This data describes a binding interaction between two proteins.

Sequence of the second protein:
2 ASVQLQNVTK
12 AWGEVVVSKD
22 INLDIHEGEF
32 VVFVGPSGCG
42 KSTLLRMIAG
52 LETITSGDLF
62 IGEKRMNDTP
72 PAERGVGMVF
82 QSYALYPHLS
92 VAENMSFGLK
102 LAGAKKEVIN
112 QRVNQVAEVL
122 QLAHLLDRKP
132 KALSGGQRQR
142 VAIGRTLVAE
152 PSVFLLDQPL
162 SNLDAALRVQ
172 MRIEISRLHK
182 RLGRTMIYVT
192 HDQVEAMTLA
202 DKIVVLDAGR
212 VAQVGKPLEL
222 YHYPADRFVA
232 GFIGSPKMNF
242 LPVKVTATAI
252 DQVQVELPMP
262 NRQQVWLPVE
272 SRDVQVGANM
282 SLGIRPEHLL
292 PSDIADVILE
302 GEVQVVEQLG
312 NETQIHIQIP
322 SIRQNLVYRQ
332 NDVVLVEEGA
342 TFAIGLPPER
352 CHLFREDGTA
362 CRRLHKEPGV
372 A

Sequence of the first protein:
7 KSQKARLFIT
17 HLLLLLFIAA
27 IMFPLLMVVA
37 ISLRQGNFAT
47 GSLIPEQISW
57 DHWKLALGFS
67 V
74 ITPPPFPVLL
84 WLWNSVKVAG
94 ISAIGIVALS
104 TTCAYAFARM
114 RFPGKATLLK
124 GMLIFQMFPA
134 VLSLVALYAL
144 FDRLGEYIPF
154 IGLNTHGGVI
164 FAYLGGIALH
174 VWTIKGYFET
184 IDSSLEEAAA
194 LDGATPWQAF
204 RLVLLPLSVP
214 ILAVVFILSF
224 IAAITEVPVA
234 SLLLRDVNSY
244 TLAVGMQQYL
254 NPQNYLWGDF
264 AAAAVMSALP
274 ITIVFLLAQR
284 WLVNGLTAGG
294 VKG

Interface contacts:
Residue H89 in the second protein interacts with residue L210 in the first protein (closest heavy-atom distance 3.7 Å).
Residue F98 in the second protein contacts residue L205 in the first protein (closest heavy-atom distance 4.2 Å).
Residue M79 in the second protein is in contact with residue L194 in the first protein (closest heavy-atom distance 4.0 Å).
Residue P88 in the second protein is in contact with residue L188 in the first protein (closest heavy-atom distance 4.1 Å).
Residue K132 in the second protein interacts with residue G288 in the first protein (closest heavy-atom distance 3.5 Å).
Residue Y84 in the second protein is in contact with residue G293 in the first protein (closest heavy-atom distance 3.7 Å).
Residue S83 in the second protein interacts with residue G293 in the first protein (closest heavy-atom distance 4.2 Å).
Residue H89 in the second protein interacts with residue V206 in the first protein (closest heavy-atom distance 3.7 Å).
Residue N163 in the second protein contacts residue K295 in the first protein (closest heavy-atom distance 3.1 Å).
Residue F98 in the second protein contacts residue A192 in the first protein (closest heavy-atom distance 4.3 Å).
Residue R146 in the second protein is in contact with residue A191 in the first protein (closest heavy-atom distance 3.5 Å).
Residue L102 in the second protein is in contact with residue A197 in the first protein (closest heavy-atom distance 3.5 Å).
Residue P131 in the second protein contacts residue G293 in the first protein (closest heavy-atom distance 3.6 Å).
Residue G99 in the second protein is in contact with residue D195 in the first protein (closest heavy-atom distance 3.7 Å).
Residue A85 in the second protein is in contact with residue G293 in the first protein (closest heavy-atom distance 3.0 Å).
Residue F98 in the second protein is in contact with residue V206 in the first protein (closest heavy-atom distance 3.7 Å).
Residue L102 in the second protein interacts with residue Q201 in the first protein (closest heavy-atom distance 3.4 Å).
Residue A85 in the second protein interacts with residue L188 in the first protein (closest heavy-atom distance 3.7 Å).
Residue P72 in the second protein is in contact with residue A193 in the first protein (closest heavy-atom distance 4.2 Å).
Residue A50 in the second protein interacts with residue L194 in the first protein (closest heavy-atom distance 3.8 Å).
Residue L52 in the second protein is in contact with residue E190 in the first protein (closest heavy-atom distance 3.5 Å).
Residue L102 in the second protein contacts residue L205 in the first protein (closest heavy-atom distance 3.7 Å).
Residue L86 in the second protein interacts with residue G293 in the first protein (closest heavy-atom distance 3.0 Å).
Residue H89 in the second protein is in contact with residue P209 in the first protein (closest heavy-atom distance 3.6 Å).
Residue R146 in the second protein is in contact with residue D195 in the first protein (closest heavy-atom distance 3.8 Å).
Residue P131 in the second protein is in contact with residue G292 in the first protein (closest heavy-atom distance 4.0 Å).
Residue P88 in the second protein contacts residue A291 in the first protein (closest heavy-atom distance 3.6 Å).
Residue R139 in the second protein contacts residue G292 in the first protein (closest heavy-atom distance 4.0 Å).
Residue P88 in the second protein is in contact with residue L210 in the first protein (closest heavy-atom distance 4.0 Å).
Residue A85 in the second protein interacts with residue A191 in the first protein (closest heavy-atom distance 3.7 Å).
Residue L52 in the second protein is in contact with residue L194 in the first protein (closest heavy-atom distance 3.9 Å).
Residue F81 in the second protein contacts residue E190 in the first protein (closest heavy-atom distance 4.2 Å).
Residue L102 in the second protein contacts residue G196 in the first protein (closest heavy-atom distance 4.3 Å).
Residue Q82 in the second protein interacts with residue K295 in the first protein (closest heavy-atom distance 4.2 Å).
Residue R47 in the second protein is in contact with residue E190 in the first protein (closest heavy-atom distance 3.0 Å).
Residue F81 in the second protein interacts with residue A191 in the first protein (closest heavy-atom distance 4.0 Å).
Residue V77 in the second protein contacts residue L194 in the first protein (closest heavy-atom distance 3.4 Å).
Residue P88 in the second protein is in contact with residue T290 in the first protein (closest heavy-atom distance 3.7 Å).
Residue A73 in the second protein is in contact with residue A193 in the first protein (closest heavy-atom distance 3.3 Å).
Residue A85 in the second protein interacts with residue S187 in the first protein (closest heavy-atom distance 3.9 Å).
Residue K132 in the second protein interacts with residue G292 in the first protein (closest heavy-atom distance 4.0 Å).
Residue A85 in the second protein interacts with residue V294 in the first protein (closest heavy-atom distance 4.2 Å).
Residue K132 in the second protein contacts residue A291 in the first protein (closest heavy-atom distance 3.5 Å).
Residue Y87 in the second protein contacts residue A192 in the first protein (closest heavy-atom distance 3.2 Å).
Residue Y87 in the second protein contacts residue D195 in the first protein (closest heavy-atom distance 3.0 Å).
Residue S83 in the second protein is in contact with residue K295 in the first protein (closest heavy-atom distance 3.0 Å).
Residue S83 in the second protein is in contact with residue V294 in the first protein (closest heavy-atom distance 3.6 Å).
Residue H89 in the second protein interacts with residue L289 in the first protein (closest heavy-atom distance 4.3 Å).
Residue P88 in the second protein interacts with residue L289 in the first protein (closest heavy-atom distance 3.3 Å).
Residue F98 in the second protein contacts residue D195 in the first protein (closest heavy-atom distance 3.4 Å).
Residue P72 in the second protein interacts with residue L194 in the first protein (closest heavy-atom distance 3.8 Å).
Residue Y87 in the second protein contacts residue L188 in the first protein (closest heavy-atom distance 3.4 Å).
Residue F81 in the second protein contacts residue L194 in the first protein (closest heavy-atom distance 3.8 Å).
Residue L86 in the second protein is in contact with residue L188 in the first protein (closest heavy-atom distance 3.1 Å).
Residue Y87 in the second protein contacts residue V206 in the first protein (closest heavy-atom distance 4.1 Å).
Residue Y87 in the second protein is in contact with residue A191 in the first protein (closest heavy-atom distance 3.1 Å).
Residue A73 in the second protein contacts residue G196 in the first protein (closest heavy-atom distance 4.1 Å).
Residue H89 in the second protein interacts with residue L205 in the first protein (closest heavy-atom distance 2.8 Å).
Residue P88 in the second protein is in contact with residue G293 in the first protein (closest heavy-atom distance 4.0 Å).
Residue Y84 in the second protein contacts residue K295 in the first protein (closest heavy-atom distance 3.5 Å).